The following describes two proteins that form a bound complex.

Sequence of chain A:
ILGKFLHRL

Sequence of chain B:
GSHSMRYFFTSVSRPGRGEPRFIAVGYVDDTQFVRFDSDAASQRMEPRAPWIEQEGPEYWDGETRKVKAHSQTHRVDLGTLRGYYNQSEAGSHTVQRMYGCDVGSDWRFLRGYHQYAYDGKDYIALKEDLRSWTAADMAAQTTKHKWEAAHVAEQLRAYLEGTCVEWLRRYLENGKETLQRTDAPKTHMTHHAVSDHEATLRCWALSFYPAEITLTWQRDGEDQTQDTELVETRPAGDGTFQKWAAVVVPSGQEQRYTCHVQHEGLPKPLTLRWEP

Interface contacts:
Residue W147 in chain B interacts with residue L9 in chain A (closest heavy-atom distance 3.5 Å).
Residue F9 in chain B interacts with residue L2 in chain A (closest heavy-atom distance 3.7 Å).
Residue Y99 in chain B interacts with residue G3 in chain A (closest heavy-atom distance 3.1 Å).
Residue T80 in chain B is in contact with residue L9 in chain A (closest heavy-atom distance 3.5 Å).
Residue Y159 in chain B contacts residue L2 in chain A (closest heavy-atom distance 3.9 Å).
Residue H70 in chain B interacts with residue F5 in chain A (closest heavy-atom distance 4.0 Å).
Residue L156 in chain B contacts residue H7 in chain A (closest heavy-atom distance 4.0 Å).
Residue T163 in chain B contacts residue I1 in chain A (closest heavy-atom distance 3.8 Å).
Residue Y159 in chain B is in contact with residue F5 in chain A (closest heavy-atom distance 3.6 Å).
Residue Y159 in chain B is in contact with residue I1 in chain A (closest heavy-atom distance 2.6 Å).
Residue Q155 in chain B contacts residue F5 in chain A (closest heavy-atom distance 3.8 Å).
Residue M45 in chain B interacts with residue L2 in chain A (closest heavy-atom distance 3.5 Å).
Residue Q155 in chain B is in contact with residue H7 in chain A (closest heavy-atom distance 4.4 Å).
Residue Y116 in chain B is in contact with residue H7 in chain A (closest heavy-atom distance 4.1 Å).
Residue W147 in chain B is in contact with residue R8 in chain A (closest heavy-atom distance 2.9 Å).
Residue R97 in chain B interacts with residue H7 in chain A (closest heavy-atom distance 3.5 Å).
Residue V95 in chain B contacts residue L9 in chain A (closest heavy-atom distance 4.8 Å).
Residue Y159 in chain B is in contact with residue G3 in chain A (closest heavy-atom distance 3.5 Å).
Residue T143 in chain B contacts residue R8 in chain A (closest heavy-atom distance 4.9 Å).
Residue T73 in chain B is in contact with residue H7 in chain A (closest heavy-atom distance 3.4 Å).
Residue Y99 in chain B interacts with residue F5 in chain A (closest heavy-atom distance 3.5 Å).
Residue H114 in chain B contacts residue F5 in chain A (closest heavy-atom distance 4.5 Å).
Residue T73 in chain B is in contact with residue R8 in chain A (closest heavy-atom distance 4.1 Å).
Residue K66 in chain B is in contact with residue K4 in chain A (closest heavy-atom distance 4.2 Å).
Residue H114 in chain B interacts with residue H7 in chain A (closest heavy-atom distance 3.1 Å).
Residue R97 in chain B is in contact with residue F5 in chain A (closest heavy-atom distance 4.1 Å).
Residue K146 in chain B contacts residue R8 in chain A (closest heavy-atom distance 2.9 Å).
Residue Y116 in chain B interacts with residue L9 in chain A (closest heavy-atom distance 3.6 Å).
Residue L156 in chain B is in contact with residue F5 in chain A (closest heavy-atom distance 3.4 Å).
Residue V152 in chain B is in contact with residue H7 in chain A (closest heavy-atom distance 3.7 Å).
Residue Q155 in chain B contacts residue K4 in chain A (closest heavy-atom distance 3.2 Å).
Residue T73 in chain B interacts with residue L6 in chain A (closest heavy-atom distance 4.2 Å).
Residue Y7 in chain B interacts with residue I1 in chain A (closest heavy-atom distance 3.0 Å).
Residue Y59 in chain B contacts residue I1 in chain A (closest heavy-atom distance 3.4 Å).
Residue Y7 in chain B interacts with residue L2 in chain A (closest heavy-atom distance 3.5 Å).
Residue V76 in chain B is in contact with residue R8 in chain A (closest heavy-atom distance 4.1 Å).
Residue W147 in chain B is in contact with residue H7 in chain A (closest heavy-atom distance 3.7 Å).
Residue E63 in chain B interacts with residue I1 in chain A (closest heavy-atom distance 3.5 Å).
Residue T73 in chain B interacts with residue F5 in chain A (closest heavy-atom distance 4.5 Å).
Residue V67 in chain B contacts residue L2 in chain A (closest heavy-atom distance 3.7 Å).
Residue D77 in chain B interacts with residue L9 in chain A (closest heavy-atom distance 2.9 Å).
Residue K66 in chain B is in contact with residue I1 in chain A (closest heavy-atom distance 3.9 Å).
Residue Y99 in chain B contacts residue L2 in chain A (closest heavy-atom distance 3.4 Å).
Residue W167 in chain B is in contact with residue I1 in chain A (closest heavy-atom distance 3.6 Å).
Residue A69 in chain B contacts residue L6 in chain A (closest heavy-atom distance 4.0 Å).
Residue T143 in chain B is in contact with residue L9 in chain A (closest heavy-atom distance 2.6 Å).
Residue Y123 in chain B interacts with residue L9 in chain A (closest heavy-atom distance 4.0 Å).
Residue K146 in chain B is in contact with residue L9 in chain A (closest heavy-atom distance 3.5 Å).
Residue M5 in chain B is in contact with residue I1 in chain A (closest heavy-atom distance 3.8 Å).
Residue D77 in chain B contacts residue R8 in chain A (closest heavy-atom distance 3.6 Å).
Residue E63 in chain B interacts with residue L2 in chain A (closest heavy-atom distance 2.9 Å).
Residue K66 in chain B contacts residue G3 in chain A (closest heavy-atom distance 3.6 Å).
Residue I124 in chain B is in contact with residue L9 in chain A (closest heavy-atom distance 4.3 Å).
Residue Y171 in chain B is in contact with residue I1 in chain A (closest heavy-atom distance 2.8 Å).
Residue H70 in chain B contacts residue G3 in chain A (closest heavy-atom distance 3.2 Å).
Residue K66 in chain B is in contact with residue L2 in chain A (closest heavy-atom distance 2.9 Å).
Residue L81 in chain B is in contact with residue L9 in chain A (closest heavy-atom distance 3.8 Å).
Residue H70 in chain B is in contact with residue L2 in chain A (closest heavy-atom distance 4.3 Å).
Residue Y84 in chain B interacts with residue L9 in chain A (closest heavy-atom distance 2.8 Å).